Sequence of protein 2:
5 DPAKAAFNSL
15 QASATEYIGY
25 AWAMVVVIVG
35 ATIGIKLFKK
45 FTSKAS

Sequence of protein 1:
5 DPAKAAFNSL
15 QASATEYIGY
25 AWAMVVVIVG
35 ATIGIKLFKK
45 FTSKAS

Interface contacts:
Residue Q15 in protein 2 contacts residue A27 in protein 1 (closest heavy-atom distance 4.5 Å).
Residue K40 in protein 2 is in contact with residue S50 in protein 1 (closest heavy-atom distance 3.4 Å).
Residue A18 in protein 2 interacts with residue I32 in protein 1 (closest heavy-atom distance 3.8 Å).
Residue W26 in protein 2 is in contact with residue A35 in protein 1 (closest heavy-atom distance 4.6 Å).
Residue K8 in protein 2 is in contact with residue Y24 in protein 1 (closest heavy-atom distance 3.8 Å).
Residue W26 in protein 2 is in contact with residue I39 in protein 1 (closest heavy-atom distance 3.6 Å).
Residue I22 in protein 2 is in contact with residue V31 in protein 1 (closest heavy-atom distance 4.0 Å).
Residue V30 in protein 2 interacts with residue F42 in protein 1 (closest heavy-atom distance 4.6 Å).
Residue I37 in protein 2 is in contact with residue S50 in protein 1 (closest heavy-atom distance 4.5 Å).
Residue I37 in protein 2 is in contact with residue T46 in protein 1 (closest heavy-atom distance 3.5 Å).
Residue I22 in protein 2 interacts with residue A35 in protein 1 (closest heavy-atom distance 3.6 Å).
Residue A25 in protein 2 contacts residue I39 in protein 1 (closest heavy-atom distance 4.1 Å).
Residue F11 in protein 2 is in contact with residue M28 in protein 1 (closest heavy-atom distance 3.5 Å).
Residue L14 in protein 2 interacts with residue M28 in protein 1 (closest heavy-atom distance 4.1 Å).
Residue V29 in protein 2 interacts with residue I39 in protein 1 (closest heavy-atom distance 4.3 Å).
Residue Q15 in protein 2 is in contact with residue M28 in protein 1 (closest heavy-atom distance 4.7 Å).
Residue T19 in protein 2 is in contact with residue V31 in protein 1 (closest heavy-atom distance 4.9 Å).
Residue K40 in protein 2 contacts residue S47 in protein 1 (closest heavy-atom distance 3.7 Å).
Residue D5 in protein 2 is in contact with residue E20 in protein 1 (closest heavy-atom distance 4.3 Å).
Residue W26 in protein 2 is in contact with residue F42 in protein 1 (closest heavy-atom distance 4.0 Å).
Residue Q15 in protein 2 contacts residue V31 in protein 1 (closest heavy-atom distance 3.6 Å).
Residue I22 in protein 2 is in contact with residue I32 in protein 1 (closest heavy-atom distance 4.9 Å).
Residue F11 in protein 2 interacts with residue Y21 in protein 1 (closest heavy-atom distance 3.6 Å).
Residue V29 in protein 2 interacts with residue F42 in protein 1 (closest heavy-atom distance 4.7 Å).
Residue A7 in protein 2 interacts with residue E20 in protein 1 (closest heavy-atom distance 4.9 Å).
Residue V33 in protein 2 contacts residue F42 in protein 1 (closest heavy-atom distance 3.6 Å).
Residue F11 in protein 2 is in contact with residue Y24 in protein 1 (closest heavy-atom distance 3.6 Å).
Residue W26 in protein 2 is in contact with residue G38 in protein 1 (closest heavy-atom distance 3.4 Å).
Residue A7 in protein 2 is in contact with residue Y21 in protein 1 (closest heavy-atom distance 3.4 Å).
Residue V33 in protein 2 contacts residue K43 in protein 1 (closest heavy-atom distance 4.7 Å).
Residue V33 in protein 2 is in contact with residue T46 in protein 1 (closest heavy-atom distance 3.4 Å).
Residue V29 in protein 2 is in contact with residue K43 in protein 1 (closest heavy-atom distance 3.8 Å).
Residue F11 in protein 2 is in contact with residue A25 in protein 1 (closest heavy-atom distance 4.2 Å).

The following describes two proteins that form a bound complex.